This data describes a binding interaction between two proteins.

Sequence of protein 1:
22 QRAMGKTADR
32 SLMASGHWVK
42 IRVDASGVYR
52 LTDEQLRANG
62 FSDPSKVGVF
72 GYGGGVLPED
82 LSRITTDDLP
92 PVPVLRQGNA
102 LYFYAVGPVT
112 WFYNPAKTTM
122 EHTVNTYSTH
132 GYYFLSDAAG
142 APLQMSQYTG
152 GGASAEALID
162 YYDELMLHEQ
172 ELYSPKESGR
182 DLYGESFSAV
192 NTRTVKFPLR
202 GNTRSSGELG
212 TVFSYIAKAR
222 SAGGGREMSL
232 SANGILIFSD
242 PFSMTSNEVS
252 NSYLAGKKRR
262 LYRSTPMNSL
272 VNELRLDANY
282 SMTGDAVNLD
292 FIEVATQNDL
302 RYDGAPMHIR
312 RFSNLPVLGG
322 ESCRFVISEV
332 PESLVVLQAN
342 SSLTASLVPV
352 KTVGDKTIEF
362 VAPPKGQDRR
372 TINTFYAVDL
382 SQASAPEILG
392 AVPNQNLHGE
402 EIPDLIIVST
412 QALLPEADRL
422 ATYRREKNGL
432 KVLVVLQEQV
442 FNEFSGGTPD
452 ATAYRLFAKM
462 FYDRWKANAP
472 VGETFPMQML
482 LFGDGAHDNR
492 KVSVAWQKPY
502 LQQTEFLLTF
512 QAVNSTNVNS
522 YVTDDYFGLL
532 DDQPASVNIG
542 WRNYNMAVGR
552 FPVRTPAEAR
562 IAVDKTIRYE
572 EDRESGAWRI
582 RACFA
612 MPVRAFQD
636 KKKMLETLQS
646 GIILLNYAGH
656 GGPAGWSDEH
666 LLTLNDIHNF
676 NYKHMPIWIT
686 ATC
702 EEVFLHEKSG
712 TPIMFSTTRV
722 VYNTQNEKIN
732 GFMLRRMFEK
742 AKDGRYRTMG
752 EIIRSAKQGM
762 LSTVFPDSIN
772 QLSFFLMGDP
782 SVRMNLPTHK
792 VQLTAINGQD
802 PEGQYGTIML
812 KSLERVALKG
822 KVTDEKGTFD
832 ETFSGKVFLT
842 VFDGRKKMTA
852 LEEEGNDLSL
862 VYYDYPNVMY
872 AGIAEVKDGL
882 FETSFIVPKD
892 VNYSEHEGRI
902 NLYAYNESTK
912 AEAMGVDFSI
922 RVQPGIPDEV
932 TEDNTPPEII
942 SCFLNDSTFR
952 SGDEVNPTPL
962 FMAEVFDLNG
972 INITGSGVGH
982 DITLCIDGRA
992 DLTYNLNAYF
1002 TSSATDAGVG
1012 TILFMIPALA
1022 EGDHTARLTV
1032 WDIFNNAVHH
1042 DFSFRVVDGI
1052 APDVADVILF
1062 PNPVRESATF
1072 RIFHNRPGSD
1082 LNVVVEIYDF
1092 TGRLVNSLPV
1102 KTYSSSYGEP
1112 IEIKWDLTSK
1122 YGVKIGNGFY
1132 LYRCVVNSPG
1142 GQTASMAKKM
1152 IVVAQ

Residue-level contacts at the interface:
Residue L861 in protein 2 interacts with residue G732 in protein 1 (closest heavy-atom distance 2.9 Å).
Residue W661 in protein 2 contacts residue E417 in protein 1 (closest heavy-atom distance 2.8 Å).
Residue F617 in protein 2 contacts residue A851 in protein 1 (closest heavy-atom distance 3.3 Å).
Residue S251 in protein 2 is in contact with residue K1115 in protein 1 (closest heavy-atom distance 2.8 Å).
Residue R737 in protein 2 interacts with residue N857 in protein 1 (closest heavy-atom distance 3.2 Å).
Residue Y501 in protein 2 interacts with residue Y501 in protein 1 (closest heavy-atom distance 3.5 Å).
Residue Y866 in protein 2 contacts residue E728 in protein 1 (closest heavy-atom distance 3.4 Å).
Residue N857 in protein 2 is in contact with residue M734 in protein 1 (closest heavy-atom distance 3.2 Å).
Residue L861 in protein 2 is in contact with residue N731 in protein 1 (closest heavy-atom distance 2.9 Å).
Residue F617 in protein 2 is in contact with residue M849 in protein 1 (closest heavy-atom distance 3.0 Å).
Residue P500 in protein 2 contacts residue Q504 in protein 1 (closest heavy-atom distance 3.5 Å).
Residue D858 in protein 2 interacts with residue M734 in protein 1 (closest heavy-atom distance 3.3 Å).
Residue T764 in protein 2 is in contact with residue E854 in protein 1 (closest heavy-atom distance 3.1 Å).
Residue F733 in protein 2 interacts with residue L861 in protein 1 (closest heavy-atom distance 3.3 Å).
Residue Y863 in protein 2 contacts residue N731 in protein 1 (closest heavy-atom distance 3.4 Å).
Residue S247 in protein 2 interacts with residue I1112 in protein 1 (closest heavy-atom distance 3.1 Å).
Residue N248 in protein 2 contacts residue E1113 in protein 1 (closest heavy-atom distance 3.1 Å).
Residue N857 in protein 2 interacts with residue R736 in protein 1 (closest heavy-atom distance 3.0 Å).
Residue G732 in protein 2 contacts residue L861 in protein 1 (closest heavy-atom distance 3.0 Å).
Residue W661 in protein 2 is in contact with residue R561 in protein 1 (closest heavy-atom distance 3.2 Å).
Residue Y501 in protein 2 contacts residue T505 in protein 1 (closest heavy-atom distance 2.9 Å).
Residue G656 in protein 2 contacts residue G1123 in protein 1 (closest heavy-atom distance 3.3 Å).
Residue R1066 in protein 2 is in contact with residue E728 in protein 1 (closest heavy-atom distance 3.5 Å).
Residue Y501 in protein 2 contacts residue P557 in protein 1 (closest heavy-atom distance 3.4 Å).
Residue V862 in protein 2 is in contact with residue N731 in protein 1 (closest heavy-atom distance 3.4 Å).
Residue S251 in protein 2 contacts residue I1114 in protein 1 (closest heavy-atom distance 3.2 Å).
Residue R736 in protein 2 interacts with residue N857 in protein 1 (closest heavy-atom distance 3.1 Å).
Residue R736 in protein 2 interacts with residue E853 in protein 1 (closest heavy-atom distance 3.5 Å).
Residue T850 in protein 2 is in contact with residue F617 in protein 1 (closest heavy-atom distance 3.5 Å).
Residue M734 in protein 2 interacts with residue N857 in protein 1 (closest heavy-atom distance 3.5 Å).
Residue E728 in protein 2 interacts with residue R1066 in protein 1 (closest heavy-atom distance 3.1 Å).
Residue Y723 in protein 2 interacts with residue E1067 in protein 1 (closest heavy-atom distance 3.3 Å).
Residue N731 in protein 2 is in contact with residue V862 in protein 1 (closest heavy-atom distance 3.5 Å).
Residue R736 in protein 2 contacts residue L859 in protein 1 (closest heavy-atom distance 3.4 Å).
Residue G656 in protein 2 interacts with residue R561 in protein 1 (closest heavy-atom distance 3.1 Å).
Residue N731 in protein 2 interacts with residue Y863 in protein 1 (closest heavy-atom distance 3.2 Å).
Residue A616 in protein 2 contacts residue M849 in protein 1 (closest heavy-atom distance 3.2 Å).
Residue R561 in protein 2 contacts residue G656 in protein 1 (closest heavy-atom distance 3.4 Å).
Residue D619 in protein 2 is in contact with residue E853 in protein 1 (closest heavy-atom distance 3.4 Å).
Residue L859 in protein 2 contacts residue M734 in protein 1 (closest heavy-atom distance 2.8 Å).
Residue E1113 in protein 2 interacts with residue N248 in protein 1 (closest heavy-atom distance 3.3 Å).
Residue L859 in protein 2 is in contact with residue R736 in protein 1 (closest heavy-atom distance 3.5 Å).
Residue M849 in protein 2 is in contact with residue A616 in protein 1 (closest heavy-atom distance 3.5 Å).
Residue Q618 in protein 2 contacts residue E853 in protein 1 (closest heavy-atom distance 3.2 Å).
Residue M734 in protein 2 interacts with residue L859 in protein 1 (closest heavy-atom distance 2.9 Å).
Residue A851 in protein 2 contacts residue F617 in protein 1 (closest heavy-atom distance 3.3 Å).
Residue A223 in protein 2 interacts with residue Y1104 in protein 1 (closest heavy-atom distance 3.0 Å).
Residue M849 in protein 2 contacts residue F617 in protein 1 (closest heavy-atom distance 3.1 Å).
Residue F617 in protein 2 contacts residue T850 in protein 1 (closest heavy-atom distance 3.3 Å).
Residue F617 in protein 2 interacts with residue K848 in protein 1 (closest heavy-atom distance 3.5 Å).
Residue L735 in protein 2 interacts with residue N857 in protein 1 (closest heavy-atom distance 3.5 Å).
Residue M734 in protein 2 contacts residue L861 in protein 1 (closest heavy-atom distance 3.4 Å).
Residue D619 in protein 2 is in contact with residue A851 in protein 1 (closest heavy-atom distance 3.0 Å).
Residue H665 in protein 2 interacts with residue P557 in protein 1 (closest heavy-atom distance 3.4 Å).
Residue M761 in protein 2 interacts with residue D858 in protein 1 (closest heavy-atom distance 3.1 Å).
Residue Q503 in protein 2 contacts residue Y501 in protein 1 (closest heavy-atom distance 3.4 Å).
Residue N731 in protein 2 is in contact with residue L861 in protein 1 (closest heavy-atom distance 3.0 Å).
Residue A757 in protein 2 interacts with residue D858 in protein 1 (closest heavy-atom distance 3.5 Å).
Residue M849 in protein 2 is in contact with residue V614 in protein 1 (closest heavy-atom distance 3.4 Å).
Residue K1115 in protein 2 interacts with residue S251 in protein 1 (closest heavy-atom distance 2.7 Å).

Sequence of protein 2:
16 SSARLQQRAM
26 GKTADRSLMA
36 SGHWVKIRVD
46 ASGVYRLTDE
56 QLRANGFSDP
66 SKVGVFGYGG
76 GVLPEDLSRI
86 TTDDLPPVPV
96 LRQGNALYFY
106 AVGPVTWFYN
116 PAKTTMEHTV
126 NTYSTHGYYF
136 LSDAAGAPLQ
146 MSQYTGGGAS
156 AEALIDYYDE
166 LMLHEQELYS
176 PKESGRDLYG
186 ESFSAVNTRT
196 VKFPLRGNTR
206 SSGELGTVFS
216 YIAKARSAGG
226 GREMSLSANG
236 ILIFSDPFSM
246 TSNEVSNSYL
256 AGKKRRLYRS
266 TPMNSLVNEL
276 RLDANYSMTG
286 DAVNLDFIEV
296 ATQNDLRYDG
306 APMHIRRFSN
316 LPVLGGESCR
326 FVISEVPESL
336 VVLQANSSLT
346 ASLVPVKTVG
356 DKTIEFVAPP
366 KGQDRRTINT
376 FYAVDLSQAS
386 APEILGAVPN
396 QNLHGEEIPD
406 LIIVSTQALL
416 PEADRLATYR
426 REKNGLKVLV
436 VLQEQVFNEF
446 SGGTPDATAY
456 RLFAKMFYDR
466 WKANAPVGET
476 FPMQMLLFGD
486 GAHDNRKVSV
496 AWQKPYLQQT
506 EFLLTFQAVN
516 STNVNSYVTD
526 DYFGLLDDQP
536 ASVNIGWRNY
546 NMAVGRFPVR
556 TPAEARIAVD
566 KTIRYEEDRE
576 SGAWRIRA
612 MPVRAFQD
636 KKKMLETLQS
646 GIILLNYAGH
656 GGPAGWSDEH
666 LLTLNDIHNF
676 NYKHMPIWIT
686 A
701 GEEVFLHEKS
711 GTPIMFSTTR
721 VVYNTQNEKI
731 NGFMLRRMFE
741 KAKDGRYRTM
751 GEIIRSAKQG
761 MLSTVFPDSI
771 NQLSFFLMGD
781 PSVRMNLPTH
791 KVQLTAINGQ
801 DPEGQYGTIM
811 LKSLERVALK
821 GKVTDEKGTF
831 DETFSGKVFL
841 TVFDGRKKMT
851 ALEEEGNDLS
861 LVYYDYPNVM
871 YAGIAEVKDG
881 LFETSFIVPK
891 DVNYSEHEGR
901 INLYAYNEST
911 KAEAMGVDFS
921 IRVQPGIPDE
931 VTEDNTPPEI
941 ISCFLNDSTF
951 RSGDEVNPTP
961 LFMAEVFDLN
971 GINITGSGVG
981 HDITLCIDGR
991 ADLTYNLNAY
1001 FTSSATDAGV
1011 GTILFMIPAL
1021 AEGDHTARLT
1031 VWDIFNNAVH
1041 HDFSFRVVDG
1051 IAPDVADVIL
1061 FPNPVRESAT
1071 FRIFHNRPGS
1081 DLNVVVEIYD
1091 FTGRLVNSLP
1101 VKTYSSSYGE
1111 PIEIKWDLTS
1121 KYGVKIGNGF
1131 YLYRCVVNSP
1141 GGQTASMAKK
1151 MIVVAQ